Residue-level contacts at the interface:
Residue Y59 in protein 1 is in contact with residue G1 in protein 2 (closest heavy-atom distance 4.4 Å).
Residue R97 in protein 1 contacts residue F7 in protein 2 (closest heavy-atom distance 4.0 Å).
Residue Y99 in protein 1 interacts with residue I2 in protein 2 (closest heavy-atom distance 3.2 Å).
Residue W147 in protein 1 is in contact with residue F7 in protein 2 (closest heavy-atom distance 3.8 Å).
Residue K66 in protein 1 contacts residue I2 in protein 2 (closest heavy-atom distance 3.0 Å).
Residue W147 in protein 1 contacts residue L9 in protein 2 (closest heavy-atom distance 3.4 Å).
Residue T80 in protein 1 interacts with residue L9 in protein 2 (closest heavy-atom distance 3.9 Å).
Residue K146 in protein 1 contacts residue L9 in protein 2 (closest heavy-atom distance 2.9 Å).
Residue H70 in protein 1 contacts residue I2 in protein 2 (closest heavy-atom distance 3.9 Å).
Residue Y84 in protein 1 contacts residue L9 in protein 2 (closest heavy-atom distance 2.9 Å).
Residue H70 in protein 1 contacts residue L3 in protein 2 (closest heavy-atom distance 3.0 Å).
Residue K66 in protein 1 interacts with residue G4 in protein 2 (closest heavy-atom distance 3.7 Å).
Residue D77 in protein 1 is in contact with residue T8 in protein 2 (closest heavy-atom distance 3.4 Å).
Residue Y171 in protein 1 contacts residue G1 in protein 2 (closest heavy-atom distance 2.7 Å).
Residue V76 in protein 1 interacts with residue T8 in protein 2 (closest heavy-atom distance 4.2 Å).
Residue V152 in protein 1 is in contact with residue F5 in protein 2 (closest heavy-atom distance 4.2 Å).
Residue L156 in protein 1 is in contact with residue F5 in protein 2 (closest heavy-atom distance 4.5 Å).
Residue Y159 in protein 1 contacts residue I2 in protein 2 (closest heavy-atom distance 3.5 Å).
Residue R97 in protein 1 is in contact with residue F5 in protein 2 (closest heavy-atom distance 4.7 Å).
Residue H70 in protein 1 is in contact with residue G4 in protein 2 (closest heavy-atom distance 5.0 Å).
Residue Y7 in protein 1 interacts with residue I2 in protein 2 (closest heavy-atom distance 3.3 Å).
Residue T143 in protein 1 interacts with residue L9 in protein 2 (closest heavy-atom distance 2.7 Å).
Residue Y116 in protein 1 interacts with residue L9 in protein 2 (closest heavy-atom distance 4.1 Å).
Residue K66 in protein 1 is in contact with residue V6 in protein 2 (closest heavy-atom distance 4.8 Å).
Residue Y159 in protein 1 interacts with residue G1 in protein 2 (closest heavy-atom distance 2.6 Å).
Residue H70 in protein 1 contacts residue V6 in protein 2 (closest heavy-atom distance 4.1 Å).
Residue T73 in protein 1 is in contact with residue F7 in protein 2 (closest heavy-atom distance 3.0 Å).
Residue D77 in protein 1 interacts with residue F7 in protein 2 (closest heavy-atom distance 4.5 Å).
Residue H114 in protein 1 is in contact with residue F7 in protein 2 (closest heavy-atom distance 3.7 Å).
Residue H114 in protein 1 interacts with residue L3 in protein 2 (closest heavy-atom distance 4.2 Å).
Residue L156 in protein 1 contacts residue F7 in protein 2 (closest heavy-atom distance 4.0 Å).
Residue E63 in protein 1 is in contact with residue G1 in protein 2 (closest heavy-atom distance 3.3 Å).
Residue A69 in protein 1 is in contact with residue V6 in protein 2 (closest heavy-atom distance 3.8 Å).
Residue Y159 in protein 1 interacts with residue L3 in protein 2 (closest heavy-atom distance 3.5 Å).
Residue M5 in protein 1 contacts residue G1 in protein 2 (closest heavy-atom distance 4.0 Å).
Residue M45 in protein 1 is in contact with residue I2 in protein 2 (closest heavy-atom distance 4.2 Å).
Residue W167 in protein 1 contacts residue G1 in protein 2 (closest heavy-atom distance 3.4 Å).
Residue W167 in protein 1 contacts residue I2 in protein 2 (closest heavy-atom distance 4.9 Å).
Residue Y99 in protein 1 interacts with residue L3 in protein 2 (closest heavy-atom distance 2.8 Å).
Residue W147 in protein 1 interacts with residue T8 in protein 2 (closest heavy-atom distance 2.9 Å).
Residue K146 in protein 1 interacts with residue T8 in protein 2 (closest heavy-atom distance 2.6 Å).
Residue L156 in protein 1 contacts residue L3 in protein 2 (closest heavy-atom distance 3.5 Å).
Residue Y7 in protein 1 interacts with residue G1 in protein 2 (closest heavy-atom distance 2.8 Å).
Residue T73 in protein 1 is in contact with residue T8 in protein 2 (closest heavy-atom distance 4.1 Å).
Residue K66 in protein 1 is in contact with residue L3 in protein 2 (closest heavy-atom distance 3.4 Å).
Residue D77 in protein 1 is in contact with residue L9 in protein 2 (closest heavy-atom distance 2.9 Å).
Residue T73 in protein 1 is in contact with residue V6 in protein 2 (closest heavy-atom distance 3.5 Å).
Residue L81 in protein 1 contacts residue L9 in protein 2 (closest heavy-atom distance 3.4 Å).
Residue I124 in protein 1 contacts residue L9 in protein 2 (closest heavy-atom distance 4.8 Å).
Residue Y123 in protein 1 interacts with residue L9 in protein 2 (closest heavy-atom distance 4.1 Å).
Residue K66 in protein 1 is in contact with residue G1 in protein 2 (closest heavy-atom distance 4.2 Å).
Residue Q155 in protein 1 is in contact with residue F5 in protein 2 (closest heavy-atom distance 3.7 Å).
Residue V152 in protein 1 is in contact with residue F7 in protein 2 (closest heavy-atom distance 3.5 Å).
Residue R97 in protein 1 interacts with residue L3 in protein 2 (closest heavy-atom distance 3.6 Å).
Residue Y116 in protein 1 is in contact with residue F7 in protein 2 (closest heavy-atom distance 4.5 Å).
Residue F9 in protein 1 is in contact with residue I2 in protein 2 (closest heavy-atom distance 4.3 Å).
Residue E63 in protein 1 interacts with residue I2 in protein 2 (closest heavy-atom distance 3.0 Å).
Residue V67 in protein 1 is in contact with residue I2 in protein 2 (closest heavy-atom distance 3.4 Å).

Sequence of protein 2:
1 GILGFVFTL

This data describes a binding interaction between two proteins.

Sequence of protein 1:
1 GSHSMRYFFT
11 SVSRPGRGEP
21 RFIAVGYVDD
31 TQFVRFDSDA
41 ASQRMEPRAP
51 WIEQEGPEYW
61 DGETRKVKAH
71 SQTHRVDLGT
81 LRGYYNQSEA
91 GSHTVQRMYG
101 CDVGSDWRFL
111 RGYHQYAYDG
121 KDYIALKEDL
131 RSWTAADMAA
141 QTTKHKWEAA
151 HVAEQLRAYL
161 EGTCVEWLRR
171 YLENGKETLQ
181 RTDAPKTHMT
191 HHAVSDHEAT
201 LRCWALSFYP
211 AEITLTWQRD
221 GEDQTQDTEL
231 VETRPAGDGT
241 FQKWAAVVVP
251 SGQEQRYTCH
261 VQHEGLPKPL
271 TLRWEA